Sequence of the second protein:
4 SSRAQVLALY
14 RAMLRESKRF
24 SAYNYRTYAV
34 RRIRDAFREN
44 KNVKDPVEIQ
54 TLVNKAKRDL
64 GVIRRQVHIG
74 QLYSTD

The following describes two proteins that form a bound complex.

Interface contacts:
Residue Y76 in the first protein contacts residue R68 in the second protein (closest heavy-atom distance 4.9 Å).
Residue Y76 in the first protein contacts residue Y76 in the second protein (closest heavy-atom distance 3.5 Å).
Residue T78 in the first protein interacts with residue A25 in the second protein (closest heavy-atom distance 4.7 Å).
Residue Y76 in the first protein interacts with residue G73 in the second protein (closest heavy-atom distance 3.6 Å).
Residue G73 in the first protein interacts with residue Y76 in the second protein (closest heavy-atom distance 3.6 Å).
Residue I72 in the first protein is in contact with residue Y76 in the second protein (closest heavy-atom distance 3.4 Å).
Residue Q69 in the first protein is in contact with residue Y76 in the second protein (closest heavy-atom distance 2.9 Å).
Residue Y76 in the first protein contacts residue Q69 in the second protein (closest heavy-atom distance 2.7 Å).
Residue Y76 in the first protein contacts residue I72 in the second protein (closest heavy-atom distance 3.5 Å).

Sequence of the first protein:
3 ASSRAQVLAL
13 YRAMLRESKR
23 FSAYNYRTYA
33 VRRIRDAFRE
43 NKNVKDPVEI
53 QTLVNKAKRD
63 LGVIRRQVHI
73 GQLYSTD